The following describes two proteins that form a bound complex.

Sequence of chain A:
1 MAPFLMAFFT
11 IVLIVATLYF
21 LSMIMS

Contacts between the two chains:
Residue C47 in chain B contacts residue F9 in chain A (closest heavy-atom distance 4.3 Å).
Residue W50 in chain B interacts with residue A2 in chain A (closest heavy-atom distance 3.5 Å).
Residue L46 in chain B is in contact with residue L5 in chain A (closest heavy-atom distance 4.7 Å).
Residue T32 in chain B contacts residue F20 in chain A (closest heavy-atom distance 2.8 Å).
Residue W50 in chain B contacts residue L5 in chain A (closest heavy-atom distance 2.9 Å).
Residue W50 in chain B interacts with residue M1 in chain A (closest heavy-atom distance 3.4 Å).
Residue I28 in chain B is in contact with residue M23 in chain A (closest heavy-atom distance 4.2 Å).
Residue C47 in chain B contacts residue L5 in chain A (closest heavy-atom distance 3.8 Å).
Residue L46 in chain B is in contact with residue M1 in chain A (closest heavy-atom distance 4.4 Å).
Residue A43 in chain B interacts with residue F9 in chain A (closest heavy-atom distance 3.4 Å).
Residue I42 in chain B is in contact with residue F8 in chain A (closest heavy-atom distance 4.9 Å).
Residue L46 in chain B contacts residue F8 in chain A (closest heavy-atom distance 4.6 Å).
Residue A43 in chain B interacts with residue F8 in chain A (closest heavy-atom distance 4.8 Å).
Residue I39 in chain B interacts with residue V12 in chain A (closest heavy-atom distance 4.2 Å).

Sequence of chain B:
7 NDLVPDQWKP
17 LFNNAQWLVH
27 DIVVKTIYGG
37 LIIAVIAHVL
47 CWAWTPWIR